This data describes a binding interaction between two proteins.

Sequence of protein 1:
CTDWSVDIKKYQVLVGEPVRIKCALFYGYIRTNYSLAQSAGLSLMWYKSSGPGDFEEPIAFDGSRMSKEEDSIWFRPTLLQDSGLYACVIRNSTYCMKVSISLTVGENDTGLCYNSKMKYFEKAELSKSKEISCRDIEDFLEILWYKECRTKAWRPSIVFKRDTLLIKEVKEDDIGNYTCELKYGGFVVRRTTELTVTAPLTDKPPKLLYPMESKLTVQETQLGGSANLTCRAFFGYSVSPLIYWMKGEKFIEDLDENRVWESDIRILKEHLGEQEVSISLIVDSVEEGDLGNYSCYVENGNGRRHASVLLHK

Residue-level contacts at the interface:
Residue R110 in protein 1 contacts residue L269 in protein 2 (closest heavy-atom distance 3.7 Å).
Residue F74 in protein 1 contacts residue T223 in protein 2 (closest heavy-atom distance 3.5 Å).
Residue F74 in protein 1 contacts residue E297 in protein 2 (closest heavy-atom distance 3.2 Å).
Residue R110 in protein 1 is in contact with residue V266 in protein 2 (closest heavy-atom distance 3.9 Å).
Residue S62 in protein 1 is in contact with residue D291 in protein 2 (closest heavy-atom distance 3.4 Å).
Residue F74 in protein 1 is in contact with residue G300 in protein 2 (closest heavy-atom distance 3.4 Å).
Residue Q302 in protein 1 is in contact with residue P77 in protein 2 (closest heavy-atom distance 3.2 Å).
Residue S267 in protein 1 is in contact with residue Y66 in protein 2 (closest heavy-atom distance 3.2 Å).
Residue I294 in protein 1 interacts with residue M64 in protein 2 (closest heavy-atom distance 3.6 Å).
Residue D291 in protein 1 is in contact with residue K87 in protein 2 (closest heavy-atom distance 3.4 Å).
Residue I292 in protein 1 is in contact with residue K87 in protein 2 (closest heavy-atom distance 3.8 Å).
Residue D291 in protein 1 contacts residue S62 in protein 2 (closest heavy-atom distance 3.2 Å).
Residue N111 in protein 1 is in contact with residue L269 in protein 2 (closest heavy-atom distance 3.5 Å).
Residue E297 in protein 1 contacts residue E76 in protein 2 (closest heavy-atom distance 3.0 Å).
Residue M64 in protein 1 is in contact with residue S267 in protein 2 (closest heavy-atom distance 2.9 Å).
Residue K142 in protein 1 contacts residue D73 in protein 2 (closest heavy-atom distance 3.8 Å).
Residue W288 in protein 1 contacts residue Q57 in protein 2 (closest heavy-atom distance 3.9 Å).
Residue E280 in protein 1 contacts residue A59 in protein 2 (closest heavy-atom distance 3.3 Å).
Residue F74 in protein 1 interacts with residue K142 in protein 2 (closest heavy-atom distance 3.3 Å).
Residue A59 in protein 1 contacts residue E280 in protein 2 (closest heavy-atom distance 3.1 Å).
Residue V124 in protein 1 is in contact with residue K136 in protein 2 (closest heavy-atom distance 3.1 Å).
Residue F140 in protein 1 is in contact with residue S69 in protein 2 (closest heavy-atom distance 3.7 Å).
Residue S267 in protein 1 contacts residue R110 in protein 2 (closest heavy-atom distance 2.8 Å).
Residue K136 in protein 1 is in contact with residue V124 in protein 2 (closest heavy-atom distance 3.0 Å).
Residue D73 in protein 1 is in contact with residue T221 in protein 2 (closest heavy-atom distance 3.1 Å).
Residue I292 in protein 1 is in contact with residue S62 in protein 2 (closest heavy-atom distance 3.2 Å).
Residue R110 in protein 1 interacts with residue S267 in protein 2 (closest heavy-atom distance 2.8 Å).
Residue D291 in protein 1 is in contact with residue L63 in protein 2 (closest heavy-atom distance 2.9 Å).
Residue S58 in protein 1 contacts residue E284 in protein 2 (closest heavy-atom distance 2.8 Å).
Residue G72 in protein 1 interacts with residue F140 in protein 2 (closest heavy-atom distance 3.5 Å).
Residue E76 in protein 1 is in contact with residue E297 in protein 2 (closest heavy-atom distance 2.8 Å).
Residue A79 in protein 1 is in contact with residue I294 in protein 2 (closest heavy-atom distance 3.7 Å).
Residue I294 in protein 1 interacts with residue I78 in protein 2 (closest heavy-atom distance 3.5 Å).
Residue S62 in protein 1 interacts with residue I292 in protein 2 (closest heavy-atom distance 3.1 Å).
Residue F140 in protein 1 is in contact with residue D73 in protein 2 (closest heavy-atom distance 3.4 Å).
Residue D73 in protein 1 contacts residue K142 in protein 2 (closest heavy-atom distance 3.6 Å).
Residue E297 in protein 1 is in contact with residue F74 in protein 2 (closest heavy-atom distance 3.2 Å).
Residue Y66 in protein 1 contacts residue S267 in protein 2 (closest heavy-atom distance 3.6 Å).
Residue G70 in protein 1 is in contact with residue F140 in protein 2 (closest heavy-atom distance 3.5 Å).
Residue F140 in protein 1 is in contact with residue G70 in protein 2 (closest heavy-atom distance 3.5 Å).
Residue L269 in protein 1 contacts residue R110 in protein 2 (closest heavy-atom distance 3.3 Å).
Residue E297 in protein 1 is in contact with residue P77 in protein 2 (closest heavy-atom distance 3.6 Å).
Residue P77 in protein 1 interacts with residue E297 in protein 2 (closest heavy-atom distance 3.6 Å).
Residue M64 in protein 1 contacts residue I292 in protein 2 (closest heavy-atom distance 3.8 Å).
Residue V266 in protein 1 contacts residue Y66 in protein 2 (closest heavy-atom distance 3.8 Å).
Residue F278 in protein 1 contacts residue S112 in protein 2 (closest heavy-atom distance 3.7 Å).
Residue S267 in protein 1 contacts residue M64 in protein 2 (closest heavy-atom distance 3.6 Å).
Residue G300 in protein 1 interacts with residue F74 in protein 2 (closest heavy-atom distance 3.5 Å).
Residue K136 in protein 1 interacts with residue S102 in protein 2 (closest heavy-atom distance 3.5 Å).
Residue D73 in protein 1 interacts with residue F140 in protein 2 (closest heavy-atom distance 3.4 Å).
Residue Y66 in protein 1 is in contact with residue P268 in protein 2 (closest heavy-atom distance 3.7 Å).
Residue P268 in protein 1 contacts residue Y66 in protein 2 (closest heavy-atom distance 3.6 Å).
Residue P77 in protein 1 contacts residue Q302 in protein 2 (closest heavy-atom distance 3.5 Å).
Residue L269 in protein 1 interacts with residue N111 in protein 2 (closest heavy-atom distance 3.7 Å).
Residue I294 in protein 1 contacts residue A79 in protein 2 (closest heavy-atom distance 3.5 Å).
Residue S69 in protein 1 interacts with residue F140 in protein 2 (closest heavy-atom distance 3.4 Å).
Residue Q57 in protein 1 interacts with residue E289 in protein 2 (closest heavy-atom distance 3.2 Å).
Residue Y53 in protein 1 is in contact with residue D291 in protein 2 (closest heavy-atom distance 2.7 Å).
Residue L63 in protein 1 contacts residue D291 in protein 2 (closest heavy-atom distance 3.0 Å).
Residue K87 in protein 1 is in contact with residue D291 in protein 2 (closest heavy-atom distance 3.4 Å).

Sequence of protein 2:
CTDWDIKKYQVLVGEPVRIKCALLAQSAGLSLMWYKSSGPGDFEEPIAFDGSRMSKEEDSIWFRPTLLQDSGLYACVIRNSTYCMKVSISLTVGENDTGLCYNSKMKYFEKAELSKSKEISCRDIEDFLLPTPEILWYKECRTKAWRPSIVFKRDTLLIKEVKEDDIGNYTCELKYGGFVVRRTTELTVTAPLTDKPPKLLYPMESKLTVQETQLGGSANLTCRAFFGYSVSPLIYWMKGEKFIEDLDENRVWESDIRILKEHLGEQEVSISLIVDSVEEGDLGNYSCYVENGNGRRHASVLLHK